Interface contacts:
Residue F36 in chain A is in contact with residue R63 in chain B (closest heavy-atom distance 3.0 Å).
Residue Y416 in chain A is in contact with residue Q141 in chain B (closest heavy-atom distance 2.9 Å).
Residue I34 in chain A contacts residue K60 in chain B (closest heavy-atom distance 3.4 Å).
Residue K301 in chain A contacts residue K278 in chain B (closest heavy-atom distance 3.0 Å).
Residue K414 in chain A contacts residue E139 in chain B (closest heavy-atom distance 3.0 Å).
Residue R367 in chain A contacts residue H96 in chain B (closest heavy-atom distance 3.1 Å).
Residue S330 in chain A interacts with residue M67 in chain B (closest heavy-atom distance 3.4 Å).
Residue Y416 in chain A interacts with residue D135 in chain B (closest heavy-atom distance 3.0 Å).
Residue I419 in chain A contacts residue Y133 in chain B (closest heavy-atom distance 3.4 Å).
Residue I258 in chain A interacts with residue S263 in chain B (closest heavy-atom distance 3.1 Å).
Residue I38 in chain A interacts with residue R63 in chain B (closest heavy-atom distance 3.1 Å).
Residue L217 in chain A interacts with residue T167 in chain B (closest heavy-atom distance 3.4 Å).
Residue Y240 in chain A contacts residue H156 in chain B (closest heavy-atom distance 3.0 Å).
Residue E236 in chain A interacts with residue N261 in chain B (closest heavy-atom distance 2.9 Å).
Residue L333 in chain A contacts residue K82 in chain B (closest heavy-atom distance 2.9 Å).
Residue P300 in chain A is in contact with residue K278 in chain B (closest heavy-atom distance 3.1 Å).
Residue S409 in chain A contacts residue N97 in chain B (closest heavy-atom distance 3.2 Å).
Residue N298 in chain A interacts with residue Y279 in chain B (closest heavy-atom distance 3.2 Å).
Residue K414 in chain A contacts residue D136 in chain B (closest heavy-atom distance 2.8 Å).
Residue I258 in chain A interacts with residue L264 in chain B (closest heavy-atom distance 3.4 Å).
Residue K224 in chain A is in contact with residue Y246 in chain B (closest heavy-atom distance 2.3 Å).
Residue N354 in chain A is in contact with residue I134 in chain B (closest heavy-atom distance 3.4 Å).
Residue I423 in chain A contacts residue I144 in chain B (closest heavy-atom distance 3.3 Å).
Residue Y232 in chain A contacts residue S252 in chain B (closest heavy-atom distance 3.1 Å).
Residue K430 in chain A is in contact with residue P273 in chain B (closest heavy-atom distance 3.3 Å).
Residue K231 in chain A interacts with residue L248 in chain B (closest heavy-atom distance 2.5 Å).
Residue K406 in chain A contacts residue E101 in chain B (closest heavy-atom distance 2.9 Å).
Residue L33 in chain A is in contact with residue R56 in chain B (closest heavy-atom distance 3.4 Å).
Residue K237 in chain A interacts with residue S251 in chain B (closest heavy-atom distance 2.6 Å).
Residue Y353 in chain A is in contact with residue I134 in chain B (closest heavy-atom distance 2.9 Å).
Residue Y232 in chain A interacts with residue S251 in chain B (closest heavy-atom distance 3.2 Å).
Residue R221 in chain A interacts with residue M161 in chain B (closest heavy-atom distance 3.1 Å).
Residue K414 in chain A interacts with residue D135 in chain B (closest heavy-atom distance 2.7 Å).
Residue N431 in chain A is in contact with residue Y279 in chain B (closest heavy-atom distance 2.9 Å).
Residue F36 in chain A contacts residue R123 in chain B (closest heavy-atom distance 3.3 Å).
Residue D228 in chain A contacts residue S252 in chain B (closest heavy-atom distance 2.5 Å).
Residue N295 in chain A is in contact with residue K293 in chain B (closest heavy-atom distance 3.2 Å).
Residue N431 in chain A contacts residue G274 in chain B (closest heavy-atom distance 3.2 Å).
Residue K237 in chain A interacts with residue L258 in chain B (closest heavy-atom distance 3.2 Å).
Residue F256 in chain A is in contact with residue S263 in chain B (closest heavy-atom distance 3.4 Å).
Residue Y352 in chain A is in contact with residue R130 in chain B (closest heavy-atom distance 3.3 Å).
Residue N257 in chain A is in contact with residue A265 in chain B (closest heavy-atom distance 3.4 Å).
Residue L239 in chain A is in contact with residue S263 in chain B (closest heavy-atom distance 2.8 Å).
Residue N342 in chain A interacts with residue K82 in chain B (closest heavy-atom distance 3.2 Å).
Residue I258 in chain A interacts with residue A265 in chain B (closest heavy-atom distance 2.6 Å).
Residue I159 in chain A is in contact with residue A174 in chain B (closest heavy-atom distance 3.3 Å).
Residue S408 in chain A contacts residue N97 in chain B (closest heavy-atom distance 3.3 Å).
Residue K455 in chain A interacts with residue E357 in chain B (closest heavy-atom distance 3.0 Å).
Residue N295 in chain A interacts with residue D292 in chain B (closest heavy-atom distance 3.0 Å).
Residue K237 in chain A is in contact with residue D255 in chain B (closest heavy-atom distance 3.1 Å).
Residue F153 in chain A interacts with residue T236 in chain B (closest heavy-atom distance 3.4 Å).
Residue L327 in chain A interacts with residue L124 in chain B (closest heavy-atom distance 2.9 Å).
Residue F410 in chain A interacts with residue Y98 in chain B (closest heavy-atom distance 3.2 Å).
Residue K224 in chain A is in contact with residue R250 in chain B (closest heavy-atom distance 3.1 Å).
Residue L327 in chain A interacts with residue R123 in chain B (closest heavy-atom distance 3.3 Å).
Residue N334 in chain A contacts residue M67 in chain B (closest heavy-atom distance 3.1 Å).
Residue F234 in chain A contacts residue S263 in chain B (closest heavy-atom distance 2.8 Å).
Residue R367 in chain A contacts residue N97 in chain B (closest heavy-atom distance 3.2 Å).
Residue L329 in chain A is in contact with residue G122 in chain B (closest heavy-atom distance 3.0 Å).
Residue F36 in chain A contacts residue F59 in chain B (closest heavy-atom distance 3.3 Å).

Sequence of chain B:
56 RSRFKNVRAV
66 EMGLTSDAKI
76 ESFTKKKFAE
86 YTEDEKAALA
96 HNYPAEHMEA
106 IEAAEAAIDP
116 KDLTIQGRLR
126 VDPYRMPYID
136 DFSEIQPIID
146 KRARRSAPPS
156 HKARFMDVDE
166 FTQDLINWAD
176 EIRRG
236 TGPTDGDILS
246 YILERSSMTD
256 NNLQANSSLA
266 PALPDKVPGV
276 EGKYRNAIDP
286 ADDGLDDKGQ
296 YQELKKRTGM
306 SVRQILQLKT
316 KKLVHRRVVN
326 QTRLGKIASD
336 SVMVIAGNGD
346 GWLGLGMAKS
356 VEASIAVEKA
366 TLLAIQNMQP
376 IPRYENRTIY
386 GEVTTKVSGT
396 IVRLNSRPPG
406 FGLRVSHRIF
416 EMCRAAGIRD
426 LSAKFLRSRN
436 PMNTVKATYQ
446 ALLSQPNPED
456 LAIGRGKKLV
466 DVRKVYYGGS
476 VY

Sequence of chain A:
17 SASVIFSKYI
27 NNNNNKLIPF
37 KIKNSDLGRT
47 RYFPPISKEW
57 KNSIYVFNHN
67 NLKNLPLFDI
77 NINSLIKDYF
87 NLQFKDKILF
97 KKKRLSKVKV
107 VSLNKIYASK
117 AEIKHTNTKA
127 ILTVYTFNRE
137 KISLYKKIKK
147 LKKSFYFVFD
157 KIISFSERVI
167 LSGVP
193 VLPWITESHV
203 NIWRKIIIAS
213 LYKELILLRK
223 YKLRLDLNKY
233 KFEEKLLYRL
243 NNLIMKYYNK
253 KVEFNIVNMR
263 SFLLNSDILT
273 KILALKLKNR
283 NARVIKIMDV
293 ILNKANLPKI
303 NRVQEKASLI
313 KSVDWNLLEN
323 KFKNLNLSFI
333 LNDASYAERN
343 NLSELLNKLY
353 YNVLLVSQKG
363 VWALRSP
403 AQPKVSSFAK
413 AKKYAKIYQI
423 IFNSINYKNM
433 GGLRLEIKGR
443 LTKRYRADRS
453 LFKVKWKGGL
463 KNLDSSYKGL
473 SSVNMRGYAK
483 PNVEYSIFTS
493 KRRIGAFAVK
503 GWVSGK

The following describes two proteins that form a bound complex.